Sequence of protein 2:
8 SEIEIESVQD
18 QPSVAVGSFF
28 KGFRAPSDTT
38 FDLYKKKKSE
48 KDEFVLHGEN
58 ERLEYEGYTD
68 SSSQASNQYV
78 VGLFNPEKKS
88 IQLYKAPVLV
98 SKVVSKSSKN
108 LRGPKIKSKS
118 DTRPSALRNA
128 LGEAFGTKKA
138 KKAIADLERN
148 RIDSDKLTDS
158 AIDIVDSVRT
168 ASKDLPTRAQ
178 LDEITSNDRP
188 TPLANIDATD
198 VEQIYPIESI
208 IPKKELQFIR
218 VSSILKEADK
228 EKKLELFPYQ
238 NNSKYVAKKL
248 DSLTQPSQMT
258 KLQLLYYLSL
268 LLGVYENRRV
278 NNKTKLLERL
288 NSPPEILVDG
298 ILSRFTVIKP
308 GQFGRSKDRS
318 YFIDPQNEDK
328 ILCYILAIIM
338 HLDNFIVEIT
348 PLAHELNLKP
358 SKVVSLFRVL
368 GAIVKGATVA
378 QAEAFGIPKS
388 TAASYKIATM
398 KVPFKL

Sequence of protein 1:
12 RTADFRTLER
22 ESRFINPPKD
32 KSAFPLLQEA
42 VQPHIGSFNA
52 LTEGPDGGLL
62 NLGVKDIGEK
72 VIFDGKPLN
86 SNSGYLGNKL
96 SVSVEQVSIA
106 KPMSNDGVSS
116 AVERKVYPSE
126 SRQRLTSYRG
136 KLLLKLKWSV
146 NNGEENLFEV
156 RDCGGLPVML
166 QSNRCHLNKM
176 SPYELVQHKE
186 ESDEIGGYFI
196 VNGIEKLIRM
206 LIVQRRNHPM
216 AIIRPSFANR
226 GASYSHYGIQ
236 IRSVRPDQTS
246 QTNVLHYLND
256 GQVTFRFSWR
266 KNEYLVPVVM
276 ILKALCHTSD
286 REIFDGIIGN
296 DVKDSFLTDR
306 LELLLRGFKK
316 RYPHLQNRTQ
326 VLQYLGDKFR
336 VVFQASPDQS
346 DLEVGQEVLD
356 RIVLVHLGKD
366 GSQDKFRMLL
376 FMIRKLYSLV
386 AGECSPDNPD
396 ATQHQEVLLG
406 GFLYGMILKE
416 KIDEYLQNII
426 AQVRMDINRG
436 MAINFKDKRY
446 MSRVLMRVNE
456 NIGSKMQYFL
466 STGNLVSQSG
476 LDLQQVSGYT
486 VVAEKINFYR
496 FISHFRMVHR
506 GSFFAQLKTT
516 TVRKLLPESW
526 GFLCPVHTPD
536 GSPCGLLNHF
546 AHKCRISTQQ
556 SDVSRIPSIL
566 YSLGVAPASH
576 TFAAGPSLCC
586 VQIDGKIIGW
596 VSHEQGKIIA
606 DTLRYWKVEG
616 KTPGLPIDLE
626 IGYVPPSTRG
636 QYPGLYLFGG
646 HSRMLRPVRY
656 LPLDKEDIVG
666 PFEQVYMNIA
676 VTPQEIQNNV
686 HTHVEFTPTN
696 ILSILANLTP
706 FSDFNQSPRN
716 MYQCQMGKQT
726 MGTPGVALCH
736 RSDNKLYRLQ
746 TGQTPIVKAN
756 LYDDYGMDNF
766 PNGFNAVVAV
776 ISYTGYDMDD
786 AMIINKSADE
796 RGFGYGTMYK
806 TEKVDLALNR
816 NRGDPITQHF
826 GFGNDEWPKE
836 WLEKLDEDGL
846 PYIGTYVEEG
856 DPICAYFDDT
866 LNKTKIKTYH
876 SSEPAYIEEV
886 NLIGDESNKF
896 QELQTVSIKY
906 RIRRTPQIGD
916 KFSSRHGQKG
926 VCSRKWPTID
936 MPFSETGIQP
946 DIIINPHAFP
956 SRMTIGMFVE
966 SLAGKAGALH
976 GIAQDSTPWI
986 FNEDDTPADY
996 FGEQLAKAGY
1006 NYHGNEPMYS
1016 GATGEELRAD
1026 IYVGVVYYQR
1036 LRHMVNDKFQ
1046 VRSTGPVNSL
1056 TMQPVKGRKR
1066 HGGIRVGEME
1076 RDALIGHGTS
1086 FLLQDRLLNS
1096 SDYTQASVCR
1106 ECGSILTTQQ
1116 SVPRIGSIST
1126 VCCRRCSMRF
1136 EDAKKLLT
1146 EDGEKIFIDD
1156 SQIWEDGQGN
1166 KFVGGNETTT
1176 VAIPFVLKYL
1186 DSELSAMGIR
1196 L

Residue-level contacts at the interface:
Residue H575 in protein 1 is in contact with residue V95 in protein 2 (closest heavy-atom distance 3.1 Å).
Residue N267 in protein 1 contacts residue K135 in protein 2 (closest heavy-atom distance 3.2 Å).
Residue N322 in protein 1 interacts with residue N107 in protein 2 (closest heavy-atom distance 2.9 Å).
Residue Q328 in protein 1 contacts residue G110 in protein 2 (closest heavy-atom distance 3.7 Å).
Residue R225 in protein 1 is in contact with residue T134 in protein 2 (closest heavy-atom distance 3.7 Å).
Residue Y566 in protein 1 interacts with residue S69 in protein 2 (closest heavy-atom distance 3.8 Å).
Residue D819 in protein 1 interacts with residue K356 in protein 2 (closest heavy-atom distance 3.7 Å).
Residue K333 in protein 1 is in contact with residue A127 in protein 2 (closest heavy-atom distance 2.9 Å).
Residue D346 in protein 1 interacts with residue P111 in protein 2 (closest heavy-atom distance 2.8 Å).
Residue D819 in protein 1 contacts residue S358 in protein 2 (closest heavy-atom distance 2.1 Å).
Residue E268 in protein 1 contacts residue F132 in protein 2 (closest heavy-atom distance 2.9 Å).
Residue S284 in protein 1 interacts with residue F27 in protein 2 (closest heavy-atom distance 3.6 Å).
Residue N322 in protein 1 interacts with residue S105 in protein 2 (closest heavy-atom distance 3.1 Å).
Residue K333 in protein 1 interacts with residue E130 in protein 2 (closest heavy-atom distance 3.6 Å).
Residue I1120 in protein 1 contacts residue Q309 in protein 2 (closest heavy-atom distance 3.0 Å).
Residue S345 in protein 1 interacts with residue P111 in protein 2 (closest heavy-atom distance 3.6 Å).
Residue Y269 in protein 1 is in contact with residue A131 in protein 2 (closest heavy-atom distance 3.2 Å).
Residue R335 in protein 1 contacts residue I113 in protein 2 (closest heavy-atom distance 3.6 Å).
Residue L270 in protein 1 contacts residue E130 in protein 2 (closest heavy-atom distance 3.1 Å).
Residue S563 in protein 1 interacts with residue S73 in protein 2 (closest heavy-atom distance 2.7 Å).
Residue N816 in protein 1 contacts residue K356 in protein 2 (closest heavy-atom distance 3.4 Å).
Residue V336 in protein 1 is in contact with residue L124 in protein 2 (closest heavy-atom distance 3.7 Å).
Residue R225 in protein 1 interacts with residue F132 in protein 2 (closest heavy-atom distance 3.6 Å).
Residue Y566 in protein 1 is in contact with residue S73 in protein 2 (closest heavy-atom distance 3.3 Å).
Residue E287 in protein 1 is in contact with residue S98 in protein 2 (closest heavy-atom distance 3.7 Å).
Residue D290 in protein 1 contacts residue K28 in protein 2 (closest heavy-atom distance 3.1 Å).
Residue N322 in protein 1 is in contact with residue K106 in protein 2 (closest heavy-atom distance 3.6 Å).
Residue H282 in protein 1 interacts with residue V100 in protein 2 (closest heavy-atom distance 2.8 Å).
Residue V336 in protein 1 interacts with residue A123 in protein 2 (closest heavy-atom distance 3.4 Å).
Residue D864 in protein 1 contacts residue N354 in protein 2 (closest heavy-atom distance 2.5 Å).
Residue D819 in protein 1 is in contact with residue P357 in protein 2 (closest heavy-atom distance 1.6 Å).
Residue V336 in protein 1 interacts with residue R120 in protein 2 (closest heavy-atom distance 3.5 Å).
Residue Q325 in protein 1 is in contact with residue N107 in protein 2 (closest heavy-atom distance 3.1 Å).
Residue N322 in protein 1 interacts with residue S104 in protein 2 (closest heavy-atom distance 3.3 Å).
Residue L270 in protein 1 interacts with residue A131 in protein 2 (closest heavy-atom distance 3.1 Å).
Residue T865 in protein 1 interacts with residue N354 in protein 2 (closest heavy-atom distance 2.8 Å).
Residue H575 in protein 1 contacts residue Y76 in protein 2 (closest heavy-atom distance 3.3 Å).
Residue M275 in protein 1 interacts with residue E130 in protein 2 (closest heavy-atom distance 3.9 Å).
Residue Q368 in protein 1 interacts with residue Y65 in protein 2 (closest heavy-atom distance 2.9 Å).
Residue H282 in protein 1 is in contact with residue V101 in protein 2 (closest heavy-atom distance 3.3 Å).
Residue Q321 in protein 1 is in contact with residue S104 in protein 2 (closest heavy-atom distance 3.5 Å).
Residue N816 in protein 1 interacts with residue S358 in protein 2 (closest heavy-atom distance 3.8 Å).
Residue Q328 in protein 1 is in contact with residue R109 in protein 2 (closest heavy-atom distance 2.8 Å).
Residue Y566 in protein 1 contacts residue S70 in protein 2 (closest heavy-atom distance 3.6 Å).
Residue R286 in protein 1 interacts with residue K28 in protein 2 (closest heavy-atom distance 3.2 Å).
Residue Y269 in protein 1 interacts with residue F132 in protein 2 (closest heavy-atom distance 3.9 Å).
Residue D332 in protein 1 contacts residue I113 in protein 2 (closest heavy-atom distance 2.8 Å).
Residue D346 in protein 1 interacts with residue K112 in protein 2 (closest heavy-atom distance 3.3 Å).
Residue V271 in protein 1 interacts with residue E130 in protein 2 (closest heavy-atom distance 3.4 Å).
Residue P820 in protein 1 contacts residue P357 in protein 2 (closest heavy-atom distance 3.8 Å).
Residue R335 in protein 1 interacts with residue K112 in protein 2 (closest heavy-atom distance 3.9 Å).
Residue P572 in protein 1 is in contact with residue Y76 in protein 2 (closest heavy-atom distance 3.8 Å).
Residue S574 in protein 1 is in contact with residue V97 in protein 2 (closest heavy-atom distance 3.6 Å).
Residue Q328 in protein 1 is in contact with residue L108 in protein 2 (closest heavy-atom distance 3.2 Å).
Residue R225 in protein 1 interacts with residue G133 in protein 2 (closest heavy-atom distance 3.6 Å).
Residue R335 in protein 1 is in contact with residue S115 in protein 2 (closest heavy-atom distance 3.4 Å).
Residue H282 in protein 1 interacts with residue S105 in protein 2 (closest heavy-atom distance 3.9 Å).
Residue R225 in protein 1 is in contact with residue A131 in protein 2 (closest heavy-atom distance 4.0 Å).
Residue F577 in protein 1 contacts residue K28 in protein 2 (closest heavy-atom distance 3.0 Å).
Residue F334 in protein 1 interacts with residue E130 in protein 2 (closest heavy-atom distance 3.9 Å).

These two protein chains interact to form a complex.